Sequence of protein 2:
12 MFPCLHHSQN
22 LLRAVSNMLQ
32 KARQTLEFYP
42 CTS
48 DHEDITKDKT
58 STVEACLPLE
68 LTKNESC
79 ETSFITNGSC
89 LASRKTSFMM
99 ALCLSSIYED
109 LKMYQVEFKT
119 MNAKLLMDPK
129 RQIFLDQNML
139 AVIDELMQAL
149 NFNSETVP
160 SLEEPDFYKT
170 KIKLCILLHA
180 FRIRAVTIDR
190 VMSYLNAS

These two protein chains interact to form a complex.

Residue-level contacts at the interface:
Residue Y246 in protein 1 interacts with residue P65 in protein 2 (closest heavy-atom distance 3.4 Å).
Residue T242 in protein 1 is in contact with residue E67 in protein 2 (closest heavy-atom distance 3.8 Å).
Residue A179 in protein 1 contacts residue E61 in protein 2 (closest heavy-atom distance 4.7 Å).
Residue Y293 in protein 1 interacts with residue V185 in protein 2 (closest heavy-atom distance 3.4 Å).
Residue C177 in protein 1 is in contact with residue S73 in protein 2 (closest heavy-atom distance 4.4 Å).
Residue Y246 in protein 1 interacts with residue T186 in protein 2 (closest heavy-atom distance 4.7 Å).
Residue F206 in protein 1 interacts with residue H49 in protein 2 (closest heavy-atom distance 3.9 Å).
Residue P243 in protein 1 is in contact with residue E67 in protein 2 (closest heavy-atom distance 3.0 Å).
Residue E181 in protein 1 interacts with residue R183 in protein 2 (closest heavy-atom distance 2.5 Å).
Residue F247 in protein 1 is in contact with residue R189 in protein 2 (closest heavy-atom distance 3.8 Å).
Residue T242 in protein 1 interacts with residue L68 in protein 2 (closest heavy-atom distance 3.9 Å).
Residue Y246 in protein 1 contacts residue V190 in protein 2 (closest heavy-atom distance 4.0 Å).
Residue A179 in protein 1 contacts residue L64 in protein 2 (closest heavy-atom distance 3.6 Å).
Residue S245 in protein 1 contacts residue R189 in protein 2 (closest heavy-atom distance 4.3 Å).
Residue S245 in protein 1 is in contact with residue A196 in protein 2 (closest heavy-atom distance 4.1 Å).
Residue Y114 in protein 1 is in contact with residue R189 in protein 2 (closest heavy-atom distance 3.5 Å).
Residue A180 in protein 1 contacts residue T186 in protein 2 (closest heavy-atom distance 3.3 Å).
Residue P243 in protein 1 is in contact with residue L68 in protein 2 (closest heavy-atom distance 4.7 Å).
Residue A180 in protein 1 interacts with residue L64 in protein 2 (closest heavy-atom distance 3.9 Å).
Residue D290 in protein 1 interacts with residue R189 in protein 2 (closest heavy-atom distance 3.9 Å).
Residue S248 in protein 1 interacts with residue S192 in protein 2 (closest heavy-atom distance 4.4 Å).
Residue P178 in protein 1 interacts with residue E61 in protein 2 (closest heavy-atom distance 3.8 Å).
Residue Y292 in protein 1 interacts with residue S192 in protein 2 (closest heavy-atom distance 3.6 Å).
Residue A180 in protein 1 is in contact with residue E61 in protein 2 (closest heavy-atom distance 4.8 Å).
Residue P178 in protein 1 is in contact with residue C74 in protein 2 (closest heavy-atom distance 4.6 Å).
Residue Y246 in protein 1 interacts with residue C63 in protein 2 (closest heavy-atom distance 2.8 Å).
Residue E181 in protein 1 contacts residue I182 in protein 2 (closest heavy-atom distance 3.0 Å).
Residue Y292 in protein 1 is in contact with residue R181 in protein 2 (closest heavy-atom distance 2.6 Å).
Residue A180 in protein 1 contacts residue V60 in protein 2 (closest heavy-atom distance 3.0 Å).
Residue Y292 in protein 1 interacts with residue V185 in protein 2 (closest heavy-atom distance 3.5 Å).
Residue C177 in protein 1 interacts with residue C74 in protein 2 (closest heavy-atom distance 2.0 Å).
Residue Y246 in protein 1 interacts with residue L64 in protein 2 (closest heavy-atom distance 3.6 Å).
Residue S183 in protein 1 contacts residue H49 in protein 2 (closest heavy-atom distance 4.6 Å).
Residue P185 in protein 1 interacts with residue H49 in protein 2 (closest heavy-atom distance 3.6 Å).
Residue R291 in protein 1 contacts residue Q20 in protein 2 (closest heavy-atom distance 4.5 Å).
Residue S183 in protein 1 contacts residue K54 in protein 2 (closest heavy-atom distance 3.7 Å).
Residue P178 in protein 1 is in contact with residue V60 in protein 2 (closest heavy-atom distance 4.9 Å).
Residue P243 in protein 1 interacts with residue Y193 in protein 2 (closest heavy-atom distance 3.8 Å).
Residue Y246 in protein 1 interacts with residue Y193 in protein 2 (closest heavy-atom distance 3.9 Å).
Residue E181 in protein 1 is in contact with residue V60 in protein 2 (closest heavy-atom distance 3.6 Å).
Residue Y292 in protein 1 contacts residue R189 in protein 2 (closest heavy-atom distance 3.3 Å).
Residue A176 in protein 1 interacts with residue C74 in protein 2 (closest heavy-atom distance 4.0 Å).
Residue A180 in protein 1 interacts with residue T59 in protein 2 (closest heavy-atom distance 4.6 Å).
Residue S245 in protein 1 is in contact with residue Y193 in protein 2 (closest heavy-atom distance 3.5 Å).
Residue F247 in protein 1 interacts with residue L68 in protein 2 (closest heavy-atom distance 4.0 Å).
Residue E181 in protein 1 contacts residue T186 in protein 2 (closest heavy-atom distance 2.9 Å).
Residue Y292 in protein 1 interacts with residue D188 in protein 2 (closest heavy-atom distance 3.4 Å).
Residue A180 in protein 1 interacts with residue C63 in protein 2 (closest heavy-atom distance 3.9 Å).
Residue Y293 in protein 1 is in contact with residue R181 in protein 2 (closest heavy-atom distance 3.1 Å).
Residue Y293 in protein 1 interacts with residue I182 in protein 2 (closest heavy-atom distance 4.2 Å).
Residue R208 in protein 1 is in contact with residue I182 in protein 2 (closest heavy-atom distance 3.8 Å).
Residue Y293 in protein 1 contacts residue R189 in protein 2 (closest heavy-atom distance 4.1 Å).
Residue P178 in protein 1 is in contact with residue L64 in protein 2 (closest heavy-atom distance 3.4 Å).
Residue Y246 in protein 1 is in contact with residue R189 in protein 2 (closest heavy-atom distance 2.9 Å).
Residue P243 in protein 1 is in contact with residue P65 in protein 2 (closest heavy-atom distance 3.8 Å).
Residue A179 in protein 1 interacts with residue V60 in protein 2 (closest heavy-atom distance 3.7 Å).
Residue S245 in protein 1 is in contact with residue S192 in protein 2 (closest heavy-atom distance 3.2 Å).
Residue Y292 in protein 1 is in contact with residue L23 in protein 2 (closest heavy-atom distance 4.9 Å).

Sequence of protein 1:
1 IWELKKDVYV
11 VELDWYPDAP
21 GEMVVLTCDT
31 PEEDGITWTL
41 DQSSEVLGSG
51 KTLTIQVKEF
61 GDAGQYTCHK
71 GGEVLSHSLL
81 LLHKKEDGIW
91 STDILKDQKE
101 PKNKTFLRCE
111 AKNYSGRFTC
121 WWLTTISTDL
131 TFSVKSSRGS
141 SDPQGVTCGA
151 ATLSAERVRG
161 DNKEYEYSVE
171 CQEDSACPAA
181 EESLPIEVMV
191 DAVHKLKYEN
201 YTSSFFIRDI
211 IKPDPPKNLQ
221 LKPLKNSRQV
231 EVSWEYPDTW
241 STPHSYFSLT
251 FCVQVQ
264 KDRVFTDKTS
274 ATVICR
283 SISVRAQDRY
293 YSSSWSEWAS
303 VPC